The following describes two proteins that form a bound complex.

Interface contacts:
Residue A27 in protein 1 is in contact with residue T9 in protein 2 (closest heavy-atom distance 3.3 Å).
Residue A79 in protein 1 contacts residue F11 in protein 2 (closest heavy-atom distance 3.5 Å).
Residue I26 in protein 1 interacts with residue F10 in protein 2 (closest heavy-atom distance 3.7 Å).
Residue E29 in protein 1 contacts residue L8 in protein 2 (closest heavy-atom distance 3.7 Å).
Residue H75 in protein 1 is in contact with residue E7 in protein 2 (closest heavy-atom distance 3.4 Å).
Residue G30 in protein 1 contacts residue E7 in protein 2 (closest heavy-atom distance 4.5 Å).
Residue K76 in protein 1 is in contact with residue E7 in protein 2 (closest heavy-atom distance 4.2 Å).
Residue V42 in protein 1 is in contact with residue L8 in protein 2 (closest heavy-atom distance 3.5 Å).
Residue A79 in protein 1 is in contact with residue T9 in protein 2 (closest heavy-atom distance 3.7 Å).
Residue I82 in protein 1 contacts residue F11 in protein 2 (closest heavy-atom distance 3.7 Å).
Residue I28 in protein 1 is in contact with residue E7 in protein 2 (closest heavy-atom distance 4.6 Å).
Residue H75 in protein 1 interacts with residue T9 in protein 2 (closest heavy-atom distance 2.8 Å).
Residue I28 in protein 1 contacts residue L8 in protein 2 (closest heavy-atom distance 3.5 Å).
Residue I28 in protein 1 interacts with residue T9 in protein 2 (closest heavy-atom distance 3.0 Å).
Residue G25 in protein 1 interacts with residue F11 in protein 2 (closest heavy-atom distance 3.5 Å).
Residue A27 in protein 1 interacts with residue F11 in protein 2 (closest heavy-atom distance 5.0 Å).
Residue E74 in protein 1 contacts residue E7 in protein 2 (closest heavy-atom distance 3.5 Å).
Residue Q45 in protein 1 interacts with residue F11 in protein 2 (closest heavy-atom distance 4.1 Å).
Residue H75 in protein 1 contacts residue L8 in protein 2 (closest heavy-atom distance 3.8 Å).
Residue T23 in protein 1 contacts residue F11 in protein 2 (closest heavy-atom distance 4.2 Å).
Residue I28 in protein 1 is in contact with residue F11 in protein 2 (closest heavy-atom distance 3.6 Å).
Residue L24 in protein 1 interacts with residue F11 in protein 2 (closest heavy-atom distance 3.6 Å).
Residue Q45 in protein 1 is in contact with residue F10 in protein 2 (closest heavy-atom distance 3.8 Å).
Residue I26 in protein 1 interacts with residue T9 in protein 2 (closest heavy-atom distance 4.1 Å).
Residue A27 in protein 1 interacts with residue L8 in protein 2 (closest heavy-atom distance 4.8 Å).
Residue E29 in protein 1 interacts with residue E7 in protein 2 (closest heavy-atom distance 4.0 Å).
Residue A83 in protein 1 interacts with residue F11 in protein 2 (closest heavy-atom distance 3.6 Å).
Residue I26 in protein 1 interacts with residue F11 in protein 2 (closest heavy-atom distance 2.9 Å).
Residue A27 in protein 1 is in contact with residue F10 in protein 2 (closest heavy-atom distance 3.8 Å).

Sequence of protein 1:
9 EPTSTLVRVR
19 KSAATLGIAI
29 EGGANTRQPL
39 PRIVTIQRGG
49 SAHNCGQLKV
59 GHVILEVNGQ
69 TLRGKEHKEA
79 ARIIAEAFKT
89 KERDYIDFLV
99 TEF

Sequence of protein 2:
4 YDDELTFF